Sequence of protein 2:
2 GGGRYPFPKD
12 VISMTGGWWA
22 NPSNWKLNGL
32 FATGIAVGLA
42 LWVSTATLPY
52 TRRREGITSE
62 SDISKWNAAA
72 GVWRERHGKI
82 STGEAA

Sequence of protein 1:
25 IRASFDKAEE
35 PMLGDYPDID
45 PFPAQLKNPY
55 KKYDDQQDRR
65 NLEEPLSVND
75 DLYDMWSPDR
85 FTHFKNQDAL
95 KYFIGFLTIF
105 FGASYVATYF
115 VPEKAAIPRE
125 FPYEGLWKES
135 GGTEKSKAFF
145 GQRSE

These two protein chains interact to form a complex.

Contacts between the two chains:
Residue S140 in protein 1 interacts with residue E85 in protein 2 (closest heavy-atom distance 3.5 Å).
Residue S140 in protein 1 interacts with residue G84 in protein 2 (closest heavy-atom distance 4.1 Å).
Residue S140 in protein 1 interacts with residue T83 in protein 2 (closest heavy-atom distance 2.7 Å).
Residue K139 in protein 1 contacts residue A87 in protein 2 (closest heavy-atom distance 3.6 Å).
Residue T137 in protein 1 interacts with residue S82 in protein 2 (closest heavy-atom distance 3.9 Å).
Residue K139 in protein 1 interacts with residue A86 in protein 2 (closest heavy-atom distance 4.9 Å).
Residue S140 in protein 1 interacts with residue S82 in protein 2 (closest heavy-atom distance 4.8 Å).
Residue F143 in protein 1 interacts with residue G84 in protein 2 (closest heavy-atom distance 4.3 Å).
Residue F144 in protein 1 contacts residue T83 in protein 2 (closest heavy-atom distance 3.5 Å).
Residue K139 in protein 1 interacts with residue G84 in protein 2 (closest heavy-atom distance 3.6 Å).
Residue K139 in protein 1 is in contact with residue E85 in protein 2 (closest heavy-atom distance 2.9 Å).
Residue T137 in protein 1 is in contact with residue E85 in protein 2 (closest heavy-atom distance 2.2 Å).